Interface contacts:
Residue V273 in protein 2 contacts residue P4 in protein 1 (closest heavy-atom distance 4.2 Å).
Residue D125 in protein 2 contacts residue L22 in protein 1 (closest heavy-atom distance 4.0 Å).
Residue T123 in protein 2 interacts with residue V7 in protein 1 (closest heavy-atom distance 3.5 Å).
Residue L217 in protein 2 contacts residue V5 in protein 1 (closest heavy-atom distance 3.6 Å).
Residue V273 in protein 2 is in contact with residue R1 in protein 1 (closest heavy-atom distance 3.3 Å).
Residue Y311 in protein 2 interacts with residue L22 in protein 1 (closest heavy-atom distance 4.2 Å).
Residue I116 in protein 2 interacts with residue L24 in protein 1 (closest heavy-atom distance 3.8 Å).
Residue A277 in protein 2 contacts residue Y9 in protein 1 (closest heavy-atom distance 3.6 Å).
Residue N159 in protein 2 is in contact with residue L24 in protein 1 (closest heavy-atom distance 3.9 Å).
Residue V273 in protein 2 is in contact with residue Y3 in protein 1 (closest heavy-atom distance 2.7 Å).
Residue D161 in protein 2 is in contact with residue L22 in protein 1 (closest heavy-atom distance 3.7 Å).
Residue G276 in protein 2 is in contact with residue V5 in protein 1 (closest heavy-atom distance 3.4 Å).
Residue L122 in protein 2 is in contact with residue S6 in protein 1 (closest heavy-atom distance 4.1 Å).
Residue P279 in protein 2 interacts with residue Y9 in protein 1 (closest heavy-atom distance 4.2 Å).
Residue V273 in protein 2 contacts residue V2 in protein 1 (closest heavy-atom distance 3.4 Å).
Residue K121 in protein 2 interacts with residue V7 in protein 1 (closest heavy-atom distance 4.2 Å).
Residue A111 in protein 2 interacts with residue M26 in protein 1 (closest heavy-atom distance 3.7 Å).
Residue N278 in protein 2 contacts residue Y9 in protein 1 (closest heavy-atom distance 3.3 Å).
Residue E160 in protein 2 contacts residue L24 in protein 1 (closest heavy-atom distance 3.4 Å).
Residue L222 in protein 2 contacts residue Y3 in protein 1 (closest heavy-atom distance 4.5 Å).
Residue A277 in protein 2 interacts with residue V5 in protein 1 (closest heavy-atom distance 3.4 Å).
Residue G219 in protein 2 contacts residue S6 in protein 1 (closest heavy-atom distance 3.9 Å).
Residue E160 in protein 2 interacts with residue L22 in protein 1 (closest heavy-atom distance 4.5 Å).
Residue T218 in protein 2 contacts residue P4 in protein 1 (closest heavy-atom distance 3.9 Å).
Residue L122 in protein 2 interacts with residue L24 in protein 1 (closest heavy-atom distance 3.5 Å).
Residue G276 in protein 2 contacts residue P8 in protein 1 (closest heavy-atom distance 3.5 Å).
Residue I116 in protein 2 is in contact with residue P27 in protein 1 (closest heavy-atom distance 4.2 Å).
Residue T218 in protein 2 interacts with residue Y3 in protein 1 (closest heavy-atom distance 3.7 Å).
Residue H126 in protein 2 interacts with residue S23 in protein 1 (closest heavy-atom distance 3.1 Å).
Residue E160 in protein 2 interacts with residue S23 in protein 1 (closest heavy-atom distance 3.4 Å).
Residue Q120 in protein 2 contacts residue V25 in protein 1 (closest heavy-atom distance 2.6 Å).
Residue H126 in protein 2 is in contact with residue L22 in protein 1 (closest heavy-atom distance 4.0 Å).
Residue C119 in protein 2 is in contact with residue P27 in protein 1 (closest heavy-atom distance 4.6 Å).
Residue G276 in protein 2 is in contact with residue V7 in protein 1 (closest heavy-atom distance 4.5 Å).
Residue G276 in protein 2 interacts with residue Y9 in protein 1 (closest heavy-atom distance 2.5 Å).
Residue V158 in protein 2 contacts residue M26 in protein 1 (closest heavy-atom distance 3.3 Å).
Residue Q120 in protein 2 contacts residue L24 in protein 1 (closest heavy-atom distance 3.8 Å).
Residue K121 in protein 2 interacts with residue S6 in protein 1 (closest heavy-atom distance 3.5 Å).
Residue I275 in protein 2 interacts with residue Y3 in protein 1 (closest heavy-atom distance 3.6 Å).
Residue F274 in protein 2 interacts with residue Y3 in protein 1 (closest heavy-atom distance 3.1 Å).
Residue E160 in protein 2 contacts residue M26 in protein 1 (closest heavy-atom distance 3.1 Å).
Residue I116 in protein 2 contacts residue V25 in protein 1 (closest heavy-atom distance 3.8 Å).
Residue F129 in protein 2 contacts residue L22 in protein 1 (closest heavy-atom distance 4.5 Å).
Residue I275 in protein 2 is in contact with residue P4 in protein 1 (closest heavy-atom distance 3.3 Å).
Residue L122 in protein 2 contacts residue V7 in protein 1 (closest heavy-atom distance 4.0 Å).
Residue H126 in protein 2 interacts with residue L24 in protein 1 (closest heavy-atom distance 4.2 Å).
Residue C162 in protein 2 interacts with residue L22 in protein 1 (closest heavy-atom distance 3.7 Å).
Residue C162 in protein 2 is in contact with residue S23 in protein 1 (closest heavy-atom distance 4.2 Å).
Residue C162 in protein 2 contacts residue L24 in protein 1 (closest heavy-atom distance 3.4 Å).
Residue T218 in protein 2 interacts with residue S6 in protein 1 (closest heavy-atom distance 3.1 Å).
Residue G110 in protein 2 is in contact with residue M26 in protein 1 (closest heavy-atom distance 3.4 Å).
Residue L217 in protein 2 is in contact with residue S6 in protein 1 (closest heavy-atom distance 2.8 Å).
Residue N159 in protein 2 contacts residue M26 in protein 1 (closest heavy-atom distance 3.3 Å).
Residue D124 in protein 2 contacts residue Y9 in protein 1 (closest heavy-atom distance 4.0 Å).
Residue F274 in protein 2 interacts with residue V5 in protein 1 (closest heavy-atom distance 4.5 Å).
Residue N272 in protein 2 contacts residue V2 in protein 1 (closest heavy-atom distance 3.3 Å).
Residue D124 in protein 2 contacts residue V7 in protein 1 (closest heavy-atom distance 4.4 Å).
Residue A111 in protein 2 contacts residue P27 in protein 1 (closest heavy-atom distance 4.0 Å).
Residue I275 in protein 2 is in contact with residue V5 in protein 1 (closest heavy-atom distance 3.2 Å).
Residue N115 in protein 2 is in contact with residue P27 in protein 1 (closest heavy-atom distance 3.8 Å).

Sequence of protein 1:
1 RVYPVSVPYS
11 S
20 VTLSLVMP

Sequence of protein 2:
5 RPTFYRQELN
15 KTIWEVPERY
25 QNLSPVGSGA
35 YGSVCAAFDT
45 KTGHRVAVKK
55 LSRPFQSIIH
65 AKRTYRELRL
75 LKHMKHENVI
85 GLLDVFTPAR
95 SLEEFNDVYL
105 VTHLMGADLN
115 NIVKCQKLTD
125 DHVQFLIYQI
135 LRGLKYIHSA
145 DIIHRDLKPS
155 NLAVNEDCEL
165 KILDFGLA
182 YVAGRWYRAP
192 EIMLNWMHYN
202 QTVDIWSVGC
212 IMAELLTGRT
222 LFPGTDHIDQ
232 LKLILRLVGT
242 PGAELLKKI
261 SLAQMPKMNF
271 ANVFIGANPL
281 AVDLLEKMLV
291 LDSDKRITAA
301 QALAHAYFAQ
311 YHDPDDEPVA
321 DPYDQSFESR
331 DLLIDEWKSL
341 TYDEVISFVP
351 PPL

The following describes two proteins that form a bound complex.